Sequence of the first protein:
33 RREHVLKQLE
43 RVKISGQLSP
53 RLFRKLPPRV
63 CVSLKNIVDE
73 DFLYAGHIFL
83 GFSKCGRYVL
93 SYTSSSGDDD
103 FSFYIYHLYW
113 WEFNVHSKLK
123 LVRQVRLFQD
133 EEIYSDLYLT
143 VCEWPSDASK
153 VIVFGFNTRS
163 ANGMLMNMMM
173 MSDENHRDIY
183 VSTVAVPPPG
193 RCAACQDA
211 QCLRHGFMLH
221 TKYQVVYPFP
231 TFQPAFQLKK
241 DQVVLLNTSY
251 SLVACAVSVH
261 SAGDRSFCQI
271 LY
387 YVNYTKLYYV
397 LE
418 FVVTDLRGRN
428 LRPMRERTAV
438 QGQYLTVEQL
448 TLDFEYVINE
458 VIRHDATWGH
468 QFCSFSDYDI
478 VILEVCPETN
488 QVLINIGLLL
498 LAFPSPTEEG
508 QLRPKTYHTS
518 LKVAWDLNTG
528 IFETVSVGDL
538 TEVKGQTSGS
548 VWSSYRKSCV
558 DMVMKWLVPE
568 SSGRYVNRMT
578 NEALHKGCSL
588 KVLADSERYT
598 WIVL

Residue-level contacts at the interface:
Residue K554 in the first protein interacts with residue E68 in the second protein (closest heavy-atom distance 3.3 Å).
Residue T160 in the first protein interacts with residue R28 in the second protein (closest heavy-atom distance 3.5 Å).
Residue D558 in the first protein contacts residue G71 in the second protein (closest heavy-atom distance 4.2 Å).
Residue W598 in the first protein contacts residue S38 in the second protein (closest heavy-atom distance 4.2 Å).
Residue V557 in the first protein interacts with residue I14 in the second protein (closest heavy-atom distance 4.2 Å).
Residue M561 in the first protein interacts with residue H11 in the second protein (closest heavy-atom distance 4.3 Å).
Residue F232 in the first protein contacts residue R20 in the second protein (closest heavy-atom distance 4.2 Å).
Residue W598 in the first protein interacts with residue E39 in the second protein (closest heavy-atom distance 3.5 Å).
Residue V557 in the first protein interacts with residue M18 in the second protein (closest heavy-atom distance 4.1 Å).
Residue K554 in the first protein is in contact with residue F67 in the second protein (closest heavy-atom distance 3.5 Å).
Residue Y140 in the first protein is in contact with residue S31 in the second protein (closest heavy-atom distance 4.3 Å).
Residue V557 in the first protein is in contact with residue L69 in the second protein (closest heavy-atom distance 3.8 Å).
Residue R161 in the first protein interacts with residue G27 in the second protein (closest heavy-atom distance 4.1 Å).
Residue G584 in the first protein interacts with residue I32 in the second protein (closest heavy-atom distance 3.8 Å).
Residue P234 in the first protein interacts with residue D17 in the second protein (closest heavy-atom distance 3.9 Å).
Residue K588 in the first protein contacts residue S38 in the second protein (closest heavy-atom distance 3.6 Å).
Residue M561 in the first protein interacts with residue I14 in the second protein (closest heavy-atom distance 3.8 Å).
Residue W549 in the first protein is in contact with residue P25 in the second protein (closest heavy-atom distance 3.9 Å).
Residue D558 in the first protein interacts with residue A70 in the second protein (closest heavy-atom distance 2.7 Å).
Residue R179 in the first protein contacts residue R20 in the second protein (closest heavy-atom distance 4.0 Å).
Residue Q543 in the first protein contacts residue Q63 in the second protein (closest heavy-atom distance 4.3 Å).
Residue S550 in the first protein contacts residue L64 in the second protein (closest heavy-atom distance 3.4 Å).
Residue K583 in the first protein is in contact with residue E30 in the second protein (closest heavy-atom distance 2.9 Å).
Residue K554 in the first protein is in contact with residue L64 in the second protein (closest heavy-atom distance 3.7 Å).
Residue T231 in the first protein interacts with residue G21 in the second protein (closest heavy-atom distance 3.9 Å).
Residue F229 in the first protein interacts with residue E24 in the second protein (closest heavy-atom distance 4.0 Å).
Residue K554 in the first protein interacts with residue Q63 in the second protein (closest heavy-atom distance 4.3 Å).
Residue Y140 in the first protein contacts residue E30 in the second protein (closest heavy-atom distance 3.2 Å).
Residue F232 in the first protein interacts with residue D17 in the second protein (closest heavy-atom distance 3.3 Å).
Residue S547 in the first protein contacts residue F26 in the second protein (closest heavy-atom distance 3.4 Å).
Residue H582 in the first protein contacts residue S31 in the second protein (closest heavy-atom distance 3.7 Å).
Residue E176 in the first protein interacts with residue R28 in the second protein (closest heavy-atom distance 2.9 Å).
Residue M561 in the first protein is in contact with residue M18 in the second protein (closest heavy-atom distance 3.7 Å).
Residue R575 in the first protein is in contact with residue D17 in the second protein (closest heavy-atom distance 3.8 Å).
Residue K583 in the first protein is in contact with residue Q33 in the second protein (closest heavy-atom distance 3.6 Å).
Residue K554 in the first protein is in contact with residue L69 in the second protein (closest heavy-atom distance 3.8 Å).
Residue M561 in the first protein interacts with residue N13 in the second protein (closest heavy-atom distance 3.5 Å).
Residue G546 in the first protein contacts residue P25 in the second protein (closest heavy-atom distance 3.4 Å).
Residue F158 in the first protein contacts residue R20 in the second protein (closest heavy-atom distance 3.6 Å).
Residue S547 in the first protein contacts residue Q63 in the second protein (closest heavy-atom distance 3.4 Å).
Residue G584 in the first protein is in contact with residue Q33 in the second protein (closest heavy-atom distance 3.5 Å).
Residue R179 in the first protein contacts residue E24 in the second protein (closest heavy-atom distance 2.8 Å).
Residue S550 in the first protein is in contact with residue P25 in the second protein (closest heavy-atom distance 4.0 Å).
Residue R553 in the first protein is in contact with residue P25 in the second protein (closest heavy-atom distance 3.8 Å).
Residue S550 in the first protein contacts residue F26 in the second protein (closest heavy-atom distance 3.4 Å).
Residue L564 in the first protein interacts with residue N13 in the second protein (closest heavy-atom distance 3.4 Å).
Residue T160 in the first protein is in contact with residue I29 in the second protein (closest heavy-atom distance 3.4 Å).
Residue Y227 in the first protein is in contact with residue P25 in the second protein (closest heavy-atom distance 2.7 Å).
Residue R161 in the first protein is in contact with residue R28 in the second protein (closest heavy-atom distance 3.4 Å).
Residue S550 in the first protein interacts with residue I22 in the second protein (closest heavy-atom distance 2.8 Å).
Residue D558 in the first protein interacts with residue L69 in the second protein (closest heavy-atom distance 3.8 Å).
Residue G546 in the first protein is in contact with residue F26 in the second protein (closest heavy-atom distance 3.9 Å).
Residue K554 in the first protein is in contact with residue I22 in the second protein (closest heavy-atom distance 4.1 Å).
Residue R553 in the first protein interacts with residue G21 in the second protein (closest heavy-atom distance 2.8 Å).
Residue S174 in the first protein is in contact with residue R28 in the second protein (closest heavy-atom distance 2.8 Å).
Residue M561 in the first protein contacts residue A70 in the second protein (closest heavy-atom distance 3.9 Å).
Residue V557 in the first protein is in contact with residue I22 in the second protein (closest heavy-atom distance 3.9 Å).
Residue Y140 in the first protein interacts with residue R20 in the second protein (closest heavy-atom distance 3.6 Å).
Residue T544 in the first protein interacts with residue K59 in the second protein (closest heavy-atom distance 3.4 Å).
Residue K583 in the first protein contacts residue S31 in the second protein (closest heavy-atom distance 4.1 Å).

These two protein chains interact to form a complex.

Sequence of the second protein:
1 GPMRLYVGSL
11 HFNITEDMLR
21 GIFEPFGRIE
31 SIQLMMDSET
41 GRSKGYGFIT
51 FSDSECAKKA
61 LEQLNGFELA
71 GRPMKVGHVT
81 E